Interface contacts:
Residue R69 in chain A interacts with residue T126 in chain B (closest heavy-atom distance 4.5 Å).
Residue R69 in chain A is in contact with residue S124 in chain B (closest heavy-atom distance 4.7 Å).
Residue G71 in chain A interacts with residue G123 in chain B (closest heavy-atom distance 4.5 Å).
Residue R69 in chain A is in contact with residue G123 in chain B (closest heavy-atom distance 3.0 Å).
Residue Q72 in chain A is in contact with residue T126 in chain B (closest heavy-atom distance 4.0 Å).

This data describes a binding interaction between two proteins.

Sequence of chain B:
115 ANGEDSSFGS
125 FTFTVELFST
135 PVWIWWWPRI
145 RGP

Sequence of chain A:
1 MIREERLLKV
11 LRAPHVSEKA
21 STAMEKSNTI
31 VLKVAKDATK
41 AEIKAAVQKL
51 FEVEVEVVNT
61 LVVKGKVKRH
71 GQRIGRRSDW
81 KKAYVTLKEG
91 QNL